Sequence of protein 2:
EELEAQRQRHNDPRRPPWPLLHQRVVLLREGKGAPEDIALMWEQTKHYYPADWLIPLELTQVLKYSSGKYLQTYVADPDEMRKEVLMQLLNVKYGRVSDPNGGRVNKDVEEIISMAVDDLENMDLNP

Residue-level contacts at the interface:
Residue M131 in protein 2 is in contact with residue Q39 in protein 1 (closest heavy-atom distance 3.9 Å).
Residue L70 in protein 2 contacts residue I128 in protein 1 (closest heavy-atom distance 3.5 Å).
Residue E74 in protein 2 contacts residue E74 in protein 1 (closest heavy-atom distance 4.3 Å).
Residue D124 in protein 2 contacts residue G118 in protein 1 (closest heavy-atom distance 3.9 Å).
Residue W34 in protein 2 contacts residue V125 in protein 1 (closest heavy-atom distance 4.1 Å).
Residue I128 in protein 2 contacts residue H38 in protein 1 (closest heavy-atom distance 3.6 Å).
Residue L73 in protein 2 is in contact with residue H38 in protein 1 (closest heavy-atom distance 4.1 Å).
Residue I128 in protein 2 interacts with residue L70 in protein 1 (closest heavy-atom distance 3.5 Å).
Residue Q39 in protein 2 interacts with residue M131 in protein 1 (closest heavy-atom distance 3.4 Å).
Residue R120 in protein 2 interacts with residue R120 in protein 1 (closest heavy-atom distance 2.6 Å).
Residue L70 in protein 2 contacts residue L70 in protein 1 (closest heavy-atom distance 3.9 Å).
Residue L36 in protein 2 contacts residue M131 in protein 1 (closest heavy-atom distance 4.1 Å).
Residue R45 in protein 2 interacts with residue V42 in protein 1 (closest heavy-atom distance 3.8 Å).
Residue V125 in protein 2 interacts with residue W34 in protein 1 (closest heavy-atom distance 4.2 Å).
Residue H38 in protein 2 interacts with residue I128 in protein 1 (closest heavy-atom distance 3.7 Å).
Residue P35 in protein 2 is in contact with residue E127 in protein 1 (closest heavy-atom distance 3.6 Å).
Residue N117 in protein 2 is in contact with residue V125 in protein 1 (closest heavy-atom distance 3.6 Å).
Residue I128 in protein 2 interacts with residue P35 in protein 1 (closest heavy-atom distance 3.8 Å).
Residue G118 in protein 2 interacts with residue W69 in protein 1 (closest heavy-atom distance 3.2 Å).
Residue G119 in protein 2 contacts residue R120 in protein 1 (closest heavy-atom distance 4.2 Å).
Residue N117 in protein 2 interacts with residue D124 in protein 1 (closest heavy-atom distance 2.7 Å).
Residue P35 in protein 2 contacts residue D124 in protein 1 (closest heavy-atom distance 3.9 Å).
Residue L73 in protein 2 is in contact with residue L70 in protein 1 (closest heavy-atom distance 4.4 Å).
Residue G118 in protein 2 is in contact with residue R120 in protein 1 (closest heavy-atom distance 3.8 Å).
Residue D124 in protein 2 interacts with residue W34 in protein 1 (closest heavy-atom distance 3.5 Å).
Residue W34 in protein 2 interacts with residue I128 in protein 1 (closest heavy-atom distance 3.4 Å).
Residue R45 in protein 2 is in contact with residue R45 in protein 1 (closest heavy-atom distance 3.8 Å).
Residue M131 in protein 2 is in contact with residue P35 in protein 1 (closest heavy-atom distance 2.5 Å).
Residue D124 in protein 2 interacts with residue N117 in protein 1 (closest heavy-atom distance 2.9 Å).
Residue Y81 in protein 2 contacts residue E46 in protein 1 (closest heavy-atom distance 3.4 Å).
Residue G118 in protein 2 contacts residue V125 in protein 1 (closest heavy-atom distance 3.3 Å).
Residue K48 in protein 2 is in contact with residue Y81 in protein 1 (closest heavy-atom distance 3.8 Å).
Residue D124 in protein 2 contacts residue P116 in protein 1 (closest heavy-atom distance 4.4 Å).
Residue D124 in protein 2 interacts with residue P35 in protein 1 (closest heavy-atom distance 4.4 Å).
Residue P35 in protein 2 interacts with residue I128 in protein 1 (closest heavy-atom distance 3.7 Å).
Residue Y81 in protein 2 contacts residue V42 in protein 1 (closest heavy-atom distance 3.6 Å).
Residue Q77 in protein 2 is in contact with residue V42 in protein 1 (closest heavy-atom distance 4.1 Å).
Residue E46 in protein 2 interacts with residue R45 in protein 1 (closest heavy-atom distance 3.0 Å).
Residue V125 in protein 2 contacts residue G118 in protein 1 (closest heavy-atom distance 4.1 Å).
Residue Y81 in protein 2 is in contact with residue L43 in protein 1 (closest heavy-atom distance 3.6 Å).
Residue R45 in protein 2 interacts with residue E74 in protein 1 (closest heavy-atom distance 2.4 Å).
Residue K80 in protein 2 interacts with residue Q39 in protein 1 (closest heavy-atom distance 3.4 Å).
Residue V42 in protein 2 interacts with residue Q77 in protein 1 (closest heavy-atom distance 4.0 Å).
Residue W34 in protein 2 is in contact with residue D124 in protein 1 (closest heavy-atom distance 3.4 Å).
Residue L70 in protein 2 contacts residue W69 in protein 1 (closest heavy-atom distance 3.3 Å).
Residue P35 in protein 2 interacts with residue M131 in protein 1 (closest heavy-atom distance 3.5 Å).
Residue I128 in protein 2 interacts with residue W34 in protein 1 (closest heavy-atom distance 3.7 Å).
Residue G119 in protein 2 interacts with residue N122 in protein 1 (closest heavy-atom distance 4.0 Å).
Residue L43 in protein 2 interacts with residue Y81 in protein 1 (closest heavy-atom distance 3.7 Å).
Residue N117 in protein 2 interacts with residue N122 in protein 1 (closest heavy-atom distance 3.2 Å).
Residue N122 in protein 2 contacts residue D115 in protein 1 (closest heavy-atom distance 3.8 Å).
Residue R45 in protein 2 contacts residue E46 in protein 1 (closest heavy-atom distance 3.3 Å).
Residue P116 in protein 2 interacts with residue N122 in protein 1 (closest heavy-atom distance 3.9 Å).
Residue E127 in protein 2 contacts residue P35 in protein 1 (closest heavy-atom distance 3.7 Å).
Residue E46 in protein 2 contacts residue Y81 in protein 1 (closest heavy-atom distance 3.5 Å).
Residue M131 in protein 2 interacts with residue L36 in protein 1 (closest heavy-atom distance 4.0 Å).
Residue N122 in protein 2 interacts with residue P116 in protein 1 (closest heavy-atom distance 4.2 Å).
Residue N122 in protein 2 contacts residue G118 in protein 1 (closest heavy-atom distance 2.6 Å).
Residue G119 in protein 2 contacts residue V125 in protein 1 (closest heavy-atom distance 4.1 Å).
Residue D135 in protein 2 interacts with residue Q39 in protein 1 (closest heavy-atom distance 4.2 Å).

These two protein chains interact to form a complex.

Sequence of protein 1:
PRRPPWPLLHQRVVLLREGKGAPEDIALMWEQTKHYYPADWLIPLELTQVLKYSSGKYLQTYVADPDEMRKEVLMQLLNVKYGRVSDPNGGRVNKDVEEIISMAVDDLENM